Residue-level contacts at the interface:
Residue N169 in chain A interacts with residue D180 in chain B (closest heavy-atom distance 4.0 Å).
Residue T166 in chain A is in contact with residue Q165 in chain B (closest heavy-atom distance 3.9 Å).
Residue Q172 in chain A is in contact with residue Q185 in chain B (closest heavy-atom distance 4.9 Å).
Residue T167 in chain A interacts with residue T167 in chain B (closest heavy-atom distance 3.6 Å).
Residue R163 in chain A contacts residue R163 in chain B (closest heavy-atom distance 3.1 Å).
Residue T166 in chain A is in contact with residue N173 in chain B (closest heavy-atom distance 4.2 Å).
Residue T167 in chain A contacts residue D168 in chain B (closest heavy-atom distance 4.3 Å).
Residue G170 in chain A is in contact with residue V183 in chain B (closest heavy-atom distance 3.3 Å).
Residue Q172 in chain A interacts with residue G186 in chain B (closest heavy-atom distance 3.7 Å).
Residue D168 in chain A is in contact with residue V183 in chain B (closest heavy-atom distance 4.9 Å).
Residue G170 in chain A contacts residue Q185 in chain B (closest heavy-atom distance 4.8 Å).
Residue N169 in chain A interacts with residue M182 in chain B (closest heavy-atom distance 3.8 Å).
Residue Q172 in chain A is in contact with residue N187 in chain B (closest heavy-atom distance 3.6 Å).
Residue N169 in chain A is in contact with residue V183 in chain B (closest heavy-atom distance 3.1 Å).
Residue N169 in chain A interacts with residue N181 in chain B (closest heavy-atom distance 3.8 Å).
Residue N169 in chain A interacts with residue N187 in chain B (closest heavy-atom distance 4.8 Å).
Residue K171 in chain A contacts residue V183 in chain B (closest heavy-atom distance 3.8 Å).
Residue G170 in chain A is in contact with residue N187 in chain B (closest heavy-atom distance 3.4 Å).

These two protein chains interact to form a complex.

Sequence of chain A:
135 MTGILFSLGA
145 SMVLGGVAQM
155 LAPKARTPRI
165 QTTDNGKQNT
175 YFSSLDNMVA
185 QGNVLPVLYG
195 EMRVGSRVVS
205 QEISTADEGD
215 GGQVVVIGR

Sequence of chain B:
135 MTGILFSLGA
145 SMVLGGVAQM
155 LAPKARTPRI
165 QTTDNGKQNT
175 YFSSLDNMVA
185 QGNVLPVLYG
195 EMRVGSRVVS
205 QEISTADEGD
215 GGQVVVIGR